Sequence of the first protein:
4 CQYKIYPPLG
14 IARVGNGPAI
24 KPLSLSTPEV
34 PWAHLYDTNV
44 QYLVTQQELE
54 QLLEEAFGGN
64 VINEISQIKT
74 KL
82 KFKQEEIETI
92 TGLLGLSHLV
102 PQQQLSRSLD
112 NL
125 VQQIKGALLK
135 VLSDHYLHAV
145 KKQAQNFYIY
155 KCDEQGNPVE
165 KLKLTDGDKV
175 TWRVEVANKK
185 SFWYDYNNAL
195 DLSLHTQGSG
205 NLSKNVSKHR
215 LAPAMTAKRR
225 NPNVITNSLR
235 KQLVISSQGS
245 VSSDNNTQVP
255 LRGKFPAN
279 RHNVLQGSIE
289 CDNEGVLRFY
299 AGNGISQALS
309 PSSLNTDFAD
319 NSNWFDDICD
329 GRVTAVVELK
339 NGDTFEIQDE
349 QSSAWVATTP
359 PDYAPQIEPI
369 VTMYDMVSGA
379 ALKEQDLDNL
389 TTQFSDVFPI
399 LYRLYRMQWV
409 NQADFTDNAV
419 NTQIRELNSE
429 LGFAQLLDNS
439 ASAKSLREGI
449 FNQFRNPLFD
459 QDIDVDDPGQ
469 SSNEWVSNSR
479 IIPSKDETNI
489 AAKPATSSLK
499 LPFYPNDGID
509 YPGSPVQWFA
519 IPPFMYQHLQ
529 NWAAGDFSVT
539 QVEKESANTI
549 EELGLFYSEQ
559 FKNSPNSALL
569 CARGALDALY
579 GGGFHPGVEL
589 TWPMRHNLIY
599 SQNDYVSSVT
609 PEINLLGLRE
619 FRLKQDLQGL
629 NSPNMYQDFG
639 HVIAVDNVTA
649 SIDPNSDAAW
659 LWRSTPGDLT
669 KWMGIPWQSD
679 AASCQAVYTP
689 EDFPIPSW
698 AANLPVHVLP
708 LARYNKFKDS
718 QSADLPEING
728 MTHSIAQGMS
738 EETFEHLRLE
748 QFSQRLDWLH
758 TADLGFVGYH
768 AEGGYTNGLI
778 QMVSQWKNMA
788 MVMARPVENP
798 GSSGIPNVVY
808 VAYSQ

The following describes two proteins that form a bound complex.

Sequence of the second protein:
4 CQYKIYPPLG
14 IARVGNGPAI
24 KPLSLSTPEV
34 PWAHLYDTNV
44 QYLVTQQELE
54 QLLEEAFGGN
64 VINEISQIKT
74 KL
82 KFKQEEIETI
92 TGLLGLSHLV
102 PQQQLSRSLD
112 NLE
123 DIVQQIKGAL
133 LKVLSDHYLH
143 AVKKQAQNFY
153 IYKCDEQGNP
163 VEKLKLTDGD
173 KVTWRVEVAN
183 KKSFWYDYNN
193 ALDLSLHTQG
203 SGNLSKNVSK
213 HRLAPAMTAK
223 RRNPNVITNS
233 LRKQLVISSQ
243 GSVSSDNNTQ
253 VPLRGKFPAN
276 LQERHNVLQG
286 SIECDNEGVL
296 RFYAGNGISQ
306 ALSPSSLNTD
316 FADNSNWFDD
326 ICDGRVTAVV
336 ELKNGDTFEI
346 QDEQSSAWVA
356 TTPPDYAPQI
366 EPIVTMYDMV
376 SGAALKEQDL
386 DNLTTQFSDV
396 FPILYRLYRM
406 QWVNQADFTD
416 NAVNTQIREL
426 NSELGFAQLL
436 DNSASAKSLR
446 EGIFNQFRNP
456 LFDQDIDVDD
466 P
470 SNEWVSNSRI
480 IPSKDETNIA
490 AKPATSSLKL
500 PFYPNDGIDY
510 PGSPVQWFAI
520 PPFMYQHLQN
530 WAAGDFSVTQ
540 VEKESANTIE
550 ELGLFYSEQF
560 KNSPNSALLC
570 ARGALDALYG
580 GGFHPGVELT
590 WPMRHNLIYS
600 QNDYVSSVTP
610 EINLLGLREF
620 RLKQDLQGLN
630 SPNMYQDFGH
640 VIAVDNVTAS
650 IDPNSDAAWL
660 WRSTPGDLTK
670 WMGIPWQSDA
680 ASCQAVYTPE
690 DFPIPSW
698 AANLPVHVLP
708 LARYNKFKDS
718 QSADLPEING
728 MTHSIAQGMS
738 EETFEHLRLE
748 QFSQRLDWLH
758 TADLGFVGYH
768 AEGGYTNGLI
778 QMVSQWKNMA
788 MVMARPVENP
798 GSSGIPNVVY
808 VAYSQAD

Residue-level contacts at the interface:
Residue E485 in the second protein contacts residue S320 in the first protein (closest heavy-atom distance 3.7 Å).
Residue H639 in the second protein contacts residue R214 in the first protein (closest heavy-atom distance 3.6 Å).
Residue T230 in the second protein is in contact with residue V474 in the first protein (closest heavy-atom distance 3.7 Å).
Residue N227 in the second protein is in contact with residue P481 in the first protein (closest heavy-atom distance 3.4 Å).
Residue N227 in the second protein contacts residue D484 in the first protein (closest heavy-atom distance 3.1 Å).
Residue N227 in the second protein interacts with residue S482 in the first protein (closest heavy-atom distance 2.7 Å).
Residue T486 in the second protein is in contact with residue N321 in the first protein (closest heavy-atom distance 3.4 Å).
Residue N487 in the second protein interacts with residue L307 in the first protein (closest heavy-atom distance 3.5 Å).
Residue L215 in the second protein is in contact with residue H639 in the first protein (closest heavy-atom distance 3.6 Å).
Residue V640 in the second protein interacts with residue Y509 in the first protein (closest heavy-atom distance 3.3 Å).
Residue Y509 in the second protein interacts with residue V640 in the first protein (closest heavy-atom distance 3.4 Å).
Residue H639 in the second protein contacts residue L215 in the first protein (closest heavy-atom distance 3.5 Å).
Residue D484 in the second protein interacts with residue S320 in the first protein (closest heavy-atom distance 3.8 Å).
Residue S320 in the second protein contacts residue D484 in the first protein (closest heavy-atom distance 3.6 Å).
Residue K491 in the second protein is in contact with residue L233 in the first protein (closest heavy-atom distance 3.8 Å).
Residue Y509 in the second protein is in contact with residue H639 in the first protein (closest heavy-atom distance 3.5 Å).
Residue P510 in the second protein interacts with residue P226 in the first protein (closest heavy-atom distance 3.4 Å).
Residue P481 in the second protein is in contact with residue N227 in the first protein (closest heavy-atom distance 3.4 Å).
Residue P510 in the second protein interacts with residue N227 in the first protein (closest heavy-atom distance 3.5 Å).
Residue P510 in the second protein interacts with residue I229 in the first protein (closest heavy-atom distance 3.5 Å).
Residue E472 in the second protein is in contact with residue G638 in the first protein (closest heavy-atom distance 3.5 Å).
Residue N231 in the second protein contacts residue D464 in the first protein (closest heavy-atom distance 2.9 Å).
Residue N487 in the second protein is in contact with residue N321 in the first protein (closest heavy-atom distance 2.9 Å).
Residue K491 in the second protein contacts residue T230 in the first protein (closest heavy-atom distance 3.8 Å).
Residue P217 in the second protein contacts residue V640 in the first protein (closest heavy-atom distance 3.6 Å).
Residue R214 in the second protein contacts residue H639 in the first protein (closest heavy-atom distance 3.6 Å).
Residue T220 in the second protein contacts residue T220 in the first protein (closest heavy-atom distance 3.1 Å).
Residue L233 in the second protein interacts with residue K491 in the first protein (closest heavy-atom distance 3.8 Å).
Residue N225 in the second protein interacts with residue T486 in the first protein (closest heavy-atom distance 2.7 Å).
Residue I488 in the second protein contacts residue P260 in the first protein (closest heavy-atom distance 3.8 Å).
Residue V474 in the second protein is in contact with residue T230 in the first protein (closest heavy-atom distance 3.7 Å).
Residue Q277 in the second protein interacts with residue N487 in the first protein (closest heavy-atom distance 3.0 Å).
Residue S308 in the second protein interacts with residue N487 in the first protein (closest heavy-atom distance 3.0 Å).
Residue T220 in the second protein contacts residue M219 in the first protein (closest heavy-atom distance 3.3 Å).
Residue Q277 in the second protein contacts residue I488 in the first protein (closest heavy-atom distance 3.6 Å).
Residue D484 in the second protein is in contact with residue N227 in the first protein (closest heavy-atom distance 3.2 Å).
Residue R223 in the second protein interacts with residue E472 in the first protein (closest heavy-atom distance 3.0 Å).
Residue N321 in the second protein is in contact with residue N487 in the first protein (closest heavy-atom distance 2.8 Å).
Residue P217 in the second protein interacts with residue H639 in the first protein (closest heavy-atom distance 3.8 Å).
Residue T230 in the second protein is in contact with residue D464 in the first protein (closest heavy-atom distance 3.3 Å).
Residue N321 in the second protein interacts with residue E485 in the first protein (closest heavy-atom distance 3.3 Å).
Residue N321 in the second protein interacts with residue T486 in the first protein (closest heavy-atom distance 3.3 Å).
Residue V640 in the second protein interacts with residue P217 in the first protein (closest heavy-atom distance 3.5 Å).
Residue S482 in the second protein is in contact with residue N227 in the first protein (closest heavy-atom distance 2.7 Å).
Residue P226 in the second protein is in contact with residue P510 in the first protein (closest heavy-atom distance 3.5 Å).
Residue T486 in the second protein is in contact with residue N225 in the first protein (closest heavy-atom distance 2.8 Å).
Residue I229 in the second protein interacts with residue P510 in the first protein (closest heavy-atom distance 3.5 Å).
Residue N487 in the second protein is in contact with residue S308 in the first protein (closest heavy-atom distance 3.0 Å).
Residue H639 in the second protein interacts with residue Y509 in the first protein (closest heavy-atom distance 3.5 Å).
Residue H639 in the second protein interacts with residue P217 in the first protein (closest heavy-atom distance 3.7 Å).
Residue D464 in the second protein is in contact with residue T230 in the first protein (closest heavy-atom distance 3.5 Å).
Residue D464 in the second protein contacts residue N231 in the first protein (closest heavy-atom distance 2.9 Å).
Residue G638 in the second protein contacts residue E472 in the first protein (closest heavy-atom distance 3.7 Å).
Residue N227 in the second protein is in contact with residue P510 in the first protein (closest heavy-atom distance 3.4 Å).
Residue H639 in the second protein is in contact with residue E472 in the first protein (closest heavy-atom distance 3.7 Å).
Residue M219 in the second protein contacts residue T220 in the first protein (closest heavy-atom distance 3.3 Å).
Residue L307 in the second protein contacts residue N487 in the first protein (closest heavy-atom distance 3.7 Å).
Residue S320 in the second protein interacts with residue E485 in the first protein (closest heavy-atom distance 3.7 Å).
Residue F637 in the second protein interacts with residue R214 in the first protein (closest heavy-atom distance 3.8 Å).
Residue E485 in the second protein is in contact with residue N321 in the first protein (closest heavy-atom distance 3.3 Å).